The following describes two proteins that form a bound complex.

Sequence of the first protein:
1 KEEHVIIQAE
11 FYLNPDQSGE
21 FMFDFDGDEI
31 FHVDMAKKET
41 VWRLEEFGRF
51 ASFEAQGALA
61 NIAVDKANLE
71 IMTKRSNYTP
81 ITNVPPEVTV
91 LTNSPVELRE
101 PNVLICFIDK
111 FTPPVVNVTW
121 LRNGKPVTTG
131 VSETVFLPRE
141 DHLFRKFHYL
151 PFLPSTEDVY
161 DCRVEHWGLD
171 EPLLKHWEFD

Sequence of the second protein:
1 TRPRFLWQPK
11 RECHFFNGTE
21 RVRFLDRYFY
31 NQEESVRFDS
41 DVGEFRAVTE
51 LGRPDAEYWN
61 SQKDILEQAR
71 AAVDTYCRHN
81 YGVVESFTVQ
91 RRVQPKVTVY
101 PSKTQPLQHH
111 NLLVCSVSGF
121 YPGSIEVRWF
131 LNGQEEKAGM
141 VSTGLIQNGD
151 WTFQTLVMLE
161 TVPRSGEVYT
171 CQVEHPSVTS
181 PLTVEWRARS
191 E

Contacts between the two chains:
Residue R4 in the second protein is in contact with residue P80 in the first protein (closest heavy-atom distance 3.4 Å).
Residue C13 in the second protein interacts with residue I6 in the first protein (closest heavy-atom distance 2.8 Å).
Residue Q154 in the second protein is in contact with residue T92 in the first protein (closest heavy-atom distance 3.3 Å).
Residue N31 in the second protein is in contact with residue T79 in the first protein (closest heavy-atom distance 3.2 Å).
Residue G149 in the second protein contacts residue R43 in the first protein (closest heavy-atom distance 3.0 Å).
Residue W151 in the second protein interacts with residue E29 in the first protein (closest heavy-atom distance 2.9 Å).
Residue Y30 in the second protein interacts with residue T79 in the first protein (closest heavy-atom distance 3.1 Å).
Residue P9 in the second protein interacts with residue E10 in the first protein (closest heavy-atom distance 3.1 Å).
Residue P54 in the second protein interacts with residue R75 in the first protein (closest heavy-atom distance 3.1 Å).
Residue E12 in the second protein contacts residue I6 in the first protein (closest heavy-atom distance 3.4 Å).
Residue G149 in the second protein contacts residue Y149 in the first protein (closest heavy-atom distance 3.4 Å).
Residue W7 in the second protein is in contact with residue Y12 in the first protein (closest heavy-atom distance 3.0 Å).
Residue Q147 in the second protein contacts residue F147 in the first protein (closest heavy-atom distance 3.3 Å).
Residue Q8 in the second protein interacts with residue E10 in the first protein (closest heavy-atom distance 3.2 Å).
Residue F29 in the second protein contacts residue H142 in the first protein (closest heavy-atom distance 3.4 Å).
Residue Y30 in the second protein is in contact with residue S76 in the first protein (closest heavy-atom distance 3.1 Å).
Residue D55 in the second protein interacts with residue R75 in the first protein (closest heavy-atom distance 2.9 Å).
Residue F5 in the second protein interacts with residue L13 in the first protein (closest heavy-atom distance 3.5 Å).
Residue L6 in the second protein is in contact with residue Y12 in the first protein (closest heavy-atom distance 3.5 Å).
Residue G18 in the second protein is in contact with residue E3 in the first protein (closest heavy-atom distance 3.1 Å).
Residue Y76 in the second protein interacts with residue Q8 in the first protein (closest heavy-atom distance 2.5 Å).
Residue F15 in the second protein contacts residue H4 in the first protein (closest heavy-atom distance 3.0 Å).
Residue R4 in the second protein contacts residue D16 in the first protein (closest heavy-atom distance 2.6 Å).
Residue W7 in the second protein interacts with residue F11 in the first protein (closest heavy-atom distance 3.2 Å).
Residue C13 in the second protein interacts with residue V5 in the first protein (closest heavy-atom distance 3.2 Å).
Residue H14 in the second protein interacts with residue E2 in the first protein (closest heavy-atom distance 3.2 Å).
Residue R4 in the second protein contacts residue W167 in the first protein (closest heavy-atom distance 3.4 Å).
Residue S116 in the second protein contacts residue P95 in the first protein (closest heavy-atom distance 3.0 Å).
Residue N31 in the second protein interacts with residue P80 in the first protein (closest heavy-atom distance 3.4 Å).
Residue R4 in the second protein is in contact with residue N14 in the first protein (closest heavy-atom distance 3.2 Å).
Residue F5 in the second protein interacts with residue T79 in the first protein (closest heavy-atom distance 3.5 Å).
Residue F87 in the second protein interacts with residue F47 in the first protein (closest heavy-atom distance 3.3 Å).
Residue Q147 in the second protein contacts residue R145 in the first protein (closest heavy-atom distance 3.0 Å).
Residue R11 in the second protein interacts with residue E10 in the first protein (closest heavy-atom distance 3.1 Å).
Residue P3 in the second protein contacts residue P80 in the first protein (closest heavy-atom distance 3.2 Å).
Residue K10 in the second protein is in contact with residue R139 in the first protein (closest heavy-atom distance 3.1 Å).
Residue L51 in the second protein interacts with residue R75 in the first protein (closest heavy-atom distance 2.6 Å).
Residue R4 in the second protein is in contact with residue I81 in the first protein (closest heavy-atom distance 3.0 Å).
Residue D150 in the second protein interacts with residue R43 in the first protein (closest heavy-atom distance 3.5 Å).
Residue W151 in the second protein is in contact with residue F47 in the first protein (closest heavy-atom distance 3.5 Å).
Residue P9 in the second protein contacts residue D65 in the first protein (closest heavy-atom distance 3.2 Å).
Residue Q147 in the second protein interacts with residue F107 in the first protein (closest heavy-atom distance 3.4 Å).
Residue F5 in the second protein interacts with residue N14 in the first protein (closest heavy-atom distance 2.9 Å).
Residue R11 in the second protein is in contact with residue I7 in the first protein (closest heavy-atom distance 3.4 Å).
Residue W7 in the second protein contacts residue N68 in the first protein (closest heavy-atom distance 3.5 Å).
Residue R4 in the second protein is in contact with residue P15 in the first protein (closest heavy-atom distance 3.3 Å).
Residue N17 in the second protein is in contact with residue E3 in the first protein (closest heavy-atom distance 3.3 Å).
Residue Y121 in the second protein contacts residue F25 in the first protein (closest heavy-atom distance 3.5 Å).
Residue N148 in the second protein is in contact with residue Y149 in the first protein (closest heavy-atom distance 2.5 Å).
Residue F15 in the second protein is in contact with residue E3 in the first protein (closest heavy-atom distance 3.3 Å).
Residue R27 in the second protein interacts with residue E140 in the first protein (closest heavy-atom distance 3.3 Å).
Residue R11 in the second protein is in contact with residue Q8 in the first protein (closest heavy-atom distance 3.0 Å).
Residue Q147 in the second protein interacts with residue D28 in the first protein (closest heavy-atom distance 3.2 Å).
Residue N148 in the second protein contacts residue F147 in the first protein (closest heavy-atom distance 3.5 Å).
Residue F16 in the second protein is in contact with residue K1 in the first protein (closest heavy-atom distance 3.0 Å).
Residue W151 in the second protein contacts residue D28 in the first protein (closest heavy-atom distance 3.4 Å).
Residue P3 in the second protein interacts with residue P15 in the first protein (closest heavy-atom distance 3.2 Å).
Residue F5 in the second protein interacts with residue L69 in the first protein (closest heavy-atom distance 3.5 Å).
Residue Q32 in the second protein interacts with residue H142 in the first protein (closest heavy-atom distance 3.4 Å).
Residue Q147 in the second protein is in contact with residue D26 in the first protein (closest heavy-atom distance 3.4 Å).